Sequence of the first protein:
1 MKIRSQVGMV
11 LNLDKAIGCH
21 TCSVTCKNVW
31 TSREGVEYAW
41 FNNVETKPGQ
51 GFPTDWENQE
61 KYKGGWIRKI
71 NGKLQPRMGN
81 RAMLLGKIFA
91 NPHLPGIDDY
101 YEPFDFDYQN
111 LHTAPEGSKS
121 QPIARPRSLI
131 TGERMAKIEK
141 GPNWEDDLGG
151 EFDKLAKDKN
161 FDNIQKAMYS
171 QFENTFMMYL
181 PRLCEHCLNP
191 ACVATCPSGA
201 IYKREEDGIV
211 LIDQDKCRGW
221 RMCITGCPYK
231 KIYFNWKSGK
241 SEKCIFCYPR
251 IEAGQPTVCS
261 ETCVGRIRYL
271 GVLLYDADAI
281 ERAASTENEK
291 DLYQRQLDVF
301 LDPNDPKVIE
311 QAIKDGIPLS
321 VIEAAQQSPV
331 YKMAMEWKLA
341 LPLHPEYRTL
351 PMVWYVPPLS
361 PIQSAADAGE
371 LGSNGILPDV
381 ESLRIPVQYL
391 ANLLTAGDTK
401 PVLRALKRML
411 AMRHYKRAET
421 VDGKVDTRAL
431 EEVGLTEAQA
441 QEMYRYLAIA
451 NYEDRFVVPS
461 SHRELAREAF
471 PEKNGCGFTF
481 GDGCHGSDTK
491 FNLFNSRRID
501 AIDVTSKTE

Interface contacts:
Residue S32 in the first protein interacts with residue N474 in the second protein (closest heavy-atom distance 3.4 Å).
Residue T508 in the first protein is in contact with residue D107 in the second protein (closest heavy-atom distance 2.8 Å).
Residue R127 in the first protein interacts with residue S506 in the second protein (closest heavy-atom distance 3.3 Å).
Residue T131 in the first protein is in contact with residue K507 in the second protein (closest heavy-atom distance 2.8 Å).
Residue K507 in the first protein is in contact with residue E133 in the second protein (closest heavy-atom distance 3.7 Å).
Residue R134 in the first protein is in contact with residue T508 in the second protein (closest heavy-atom distance 3.6 Å).
Residue K237 in the first protein is in contact with residue R497 in the second protein (closest heavy-atom distance 3.0 Å).
Residue E34 in the first protein interacts with residue A501 in the second protein (closest heavy-atom distance 3.5 Å).
Residue E34 in the first protein interacts with residue V504 in the second protein (closest heavy-atom distance 3.0 Å).
Residue F480 in the first protein contacts residue R33 in the second protein (closest heavy-atom distance 3.9 Å).
Residue T508 in the first protein contacts residue R134 in the second protein (closest heavy-atom distance 3.6 Å).
Residue V504 in the first protein interacts with residue I130 in the second protein (closest heavy-atom distance 3.4 Å).
Residue F478 in the first protein interacts with residue R33 in the second protein (closest heavy-atom distance 3.3 Å).
Residue I499 in the first protein is in contact with residue R33 in the second protein (closest heavy-atom distance 3.4 Å).
Residue T131 in the first protein is in contact with residue V504 in the second protein (closest heavy-atom distance 3.6 Å).
Residue V504 in the first protein interacts with residue W236 in the second protein (closest heavy-atom distance 3.6 Å).
Residue F478 in the first protein is in contact with residue W30 in the second protein (closest heavy-atom distance 3.3 Å).
Residue V29 in the first protein contacts residue F478 in the second protein (closest heavy-atom distance 3.5 Å).
Residue E34 in the first protein interacts with residue D503 in the second protein (closest heavy-atom distance 2.6 Å).
Residue V504 in the first protein is in contact with residue E34 in the second protein (closest heavy-atom distance 3.0 Å).
Residue S506 in the first protein contacts residue R127 in the second protein (closest heavy-atom distance 3.3 Å).
Residue R33 in the first protein interacts with residue G475 in the second protein (closest heavy-atom distance 3.8 Å).
Residue I130 in the first protein interacts with residue V504 in the second protein (closest heavy-atom distance 3.4 Å).
Residue W236 in the first protein interacts with residue V504 in the second protein (closest heavy-atom distance 3.6 Å).
Residue R498 in the first protein is in contact with residue K237 in the second protein (closest heavy-atom distance 2.9 Å).
Residue K507 in the first protein is in contact with residue G132 in the second protein (closest heavy-atom distance 2.8 Å).
Residue D107 in the first protein contacts residue T508 in the second protein (closest heavy-atom distance 2.8 Å).
Residue W30 in the first protein is in contact with residue F478 in the second protein (closest heavy-atom distance 3.3 Å).
Residue D503 in the first protein is in contact with residue E34 in the second protein (closest heavy-atom distance 2.6 Å).
Residue N474 in the first protein interacts with residue R33 in the second protein (closest heavy-atom distance 3.8 Å).
Residue R33 in the first protein contacts residue F478 in the second protein (closest heavy-atom distance 3.3 Å).
Residue G132 in the first protein interacts with residue T505 in the second protein (closest heavy-atom distance 3.5 Å).
Residue F480 in the first protein is in contact with residue Q214 in the second protein (closest heavy-atom distance 3.9 Å).
Residue T505 in the first protein interacts with residue G132 in the second protein (closest heavy-atom distance 3.5 Å).
Residue R33 in the first protein is in contact with residue F480 in the second protein (closest heavy-atom distance 3.9 Å).
Residue V504 in the first protein interacts with residue T131 in the second protein (closest heavy-atom distance 3.6 Å).
Residue N474 in the first protein contacts residue S32 in the second protein (closest heavy-atom distance 3.4 Å).
Residue F478 in the first protein contacts residue V29 in the second protein (closest heavy-atom distance 3.5 Å).
Residue G132 in the first protein interacts with residue T508 in the second protein (closest heavy-atom distance 3.9 Å).
Residue G132 in the first protein contacts residue K507 in the second protein (closest heavy-atom distance 2.8 Å).
Residue R127 in the first protein interacts with residue T508 in the second protein (closest heavy-atom distance 3.5 Å).
Residue G132 in the first protein interacts with residue S506 in the second protein (closest heavy-atom distance 3.7 Å).
Residue R497 in the first protein interacts with residue K237 in the second protein (closest heavy-atom distance 3.0 Å).
Residue K237 in the first protein is in contact with residue A501 in the second protein (closest heavy-atom distance 2.8 Å).
Residue I502 in the first protein interacts with residue E34 in the second protein (closest heavy-atom distance 3.5 Å).
Residue T508 in the first protein interacts with residue G132 in the second protein (closest heavy-atom distance 3.9 Å).
Residue S506 in the first protein contacts residue G132 in the second protein (closest heavy-atom distance 3.7 Å).
Residue G475 in the first protein interacts with residue R33 in the second protein (closest heavy-atom distance 3.8 Å).
Residue A501 in the first protein interacts with residue E34 in the second protein (closest heavy-atom distance 3.5 Å).
Residue E133 in the first protein contacts residue K507 in the second protein (closest heavy-atom distance 3.7 Å).
Residue Q214 in the first protein contacts residue F480 in the second protein (closest heavy-atom distance 3.9 Å).
Residue A501 in the first protein interacts with residue K237 in the second protein (closest heavy-atom distance 2.8 Å).
Residue E34 in the first protein interacts with residue I502 in the second protein (closest heavy-atom distance 3.5 Å).
Residue K507 in the first protein interacts with residue T131 in the second protein (closest heavy-atom distance 2.8 Å).
Residue K237 in the first protein contacts residue R498 in the second protein (closest heavy-atom distance 2.9 Å).
Residue R33 in the first protein interacts with residue N474 in the second protein (closest heavy-atom distance 3.8 Å).
Residue R33 in the first protein interacts with residue I499 in the second protein (closest heavy-atom distance 3.4 Å).
Residue V504 in the first protein contacts residue G132 in the second protein (closest heavy-atom distance 3.7 Å).
Residue T508 in the first protein is in contact with residue R127 in the second protein (closest heavy-atom distance 3.5 Å).
Residue G132 in the first protein interacts with residue V504 in the second protein (closest heavy-atom distance 3.7 Å).

Sequence of the second protein:
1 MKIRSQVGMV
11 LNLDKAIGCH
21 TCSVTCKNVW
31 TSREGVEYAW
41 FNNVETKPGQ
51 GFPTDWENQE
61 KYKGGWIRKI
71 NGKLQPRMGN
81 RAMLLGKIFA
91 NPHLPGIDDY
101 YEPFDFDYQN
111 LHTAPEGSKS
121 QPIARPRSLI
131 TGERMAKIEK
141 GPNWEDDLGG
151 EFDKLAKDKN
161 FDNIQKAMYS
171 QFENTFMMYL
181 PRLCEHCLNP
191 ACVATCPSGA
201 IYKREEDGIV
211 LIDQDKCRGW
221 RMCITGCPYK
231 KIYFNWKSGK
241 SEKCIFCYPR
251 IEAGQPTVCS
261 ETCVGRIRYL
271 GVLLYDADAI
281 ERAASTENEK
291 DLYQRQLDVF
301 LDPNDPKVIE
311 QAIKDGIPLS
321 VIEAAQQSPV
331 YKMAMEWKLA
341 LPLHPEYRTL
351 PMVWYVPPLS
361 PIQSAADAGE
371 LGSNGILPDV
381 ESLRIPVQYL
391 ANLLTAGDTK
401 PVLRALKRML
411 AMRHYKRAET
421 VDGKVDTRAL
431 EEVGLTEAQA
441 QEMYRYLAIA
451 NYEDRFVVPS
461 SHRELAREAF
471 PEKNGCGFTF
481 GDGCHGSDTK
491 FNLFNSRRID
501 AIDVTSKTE

The following describes two proteins that form a bound complex.